Sequence of protein 1:
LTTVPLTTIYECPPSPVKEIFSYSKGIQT

The following describes two proteins that form a bound complex.

Sequence of protein 2:
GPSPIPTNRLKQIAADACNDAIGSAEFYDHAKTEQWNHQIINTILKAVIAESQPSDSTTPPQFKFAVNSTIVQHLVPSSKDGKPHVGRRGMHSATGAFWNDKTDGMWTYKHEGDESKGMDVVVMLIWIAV

Residue-level contacts at the interface:
Residue F121 in protein 2 is in contact with residue V9 in protein 1 (closest heavy-atom distance 3.4 Å).
Residue G113 in protein 2 is in contact with residue P19 in protein 1 (closest heavy-atom distance 3.7 Å).
Residue P81 in protein 2 interacts with residue E24 in protein 1 (closest heavy-atom distance 3.8 Å).
Residue G113 in protein 2 is in contact with residue C17 in protein 1 (closest heavy-atom distance 3.2 Å).
Residue T118 in protein 2 is in contact with residue T13 in protein 1 (closest heavy-atom distance 3.0 Å).
Residue V80 in protein 2 is in contact with residue V22 in protein 1 (closest heavy-atom distance 3.6 Å).
Residue K133 in protein 2 contacts residue Y15 in protein 1 (closest heavy-atom distance 3.8 Å).
Residue W122 in protein 2 is in contact with residue T7 in protein 1 (closest heavy-atom distance 3.1 Å).
Residue H115 in protein 2 contacts residue E16 in protein 1 (closest heavy-atom distance 3.5 Å).
Residue R111 in protein 2 contacts residue C17 in protein 1 (closest heavy-atom distance 3.7 Å).
Residue N123 in protein 2 interacts with residue L6 in protein 1 (closest heavy-atom distance 4.0 Å).
Residue A120 in protein 2 contacts residue T8 in protein 1 (closest heavy-atom distance 3.7 Å).
Residue F121 in protein 2 contacts residue T7 in protein 1 (closest heavy-atom distance 3.4 Å).
Residue K106 in protein 2 contacts residue K23 in protein 1 (closest heavy-atom distance 3.0 Å).
Residue V109 in protein 2 interacts with residue S20 in protein 1 (closest heavy-atom distance 3.3 Å).
Residue N123 in protein 2 is in contact with residue T7 in protein 1 (closest heavy-atom distance 4.2 Å).
Residue R111 in protein 2 contacts residue P19 in protein 1 (closest heavy-atom distance 3.4 Å).
Residue G110 in protein 2 is in contact with residue V22 in protein 1 (closest heavy-atom distance 3.8 Å).
Residue M114 in protein 2 interacts with residue E16 in protein 1 (closest heavy-atom distance 3.8 Å).
Residue A120 in protein 2 interacts with residue V9 in protein 1 (closest heavy-atom distance 3.6 Å).
Residue V145 in protein 2 interacts with residue Y15 in protein 1 (closest heavy-atom distance 3.6 Å).
Residue H115 in protein 2 is in contact with residue I14 in protein 1 (closest heavy-atom distance 3.2 Å).
Residue S82 in protein 2 is in contact with residue E24 in protein 1 (closest heavy-atom distance 2.9 Å).
Residue P81 in protein 2 is in contact with residue V22 in protein 1 (closest heavy-atom distance 3.5 Å).
Residue P81 in protein 2 interacts with residue I25 in protein 1 (closest heavy-atom distance 3.8 Å).
Residue D104 in protein 2 is in contact with residue K23 in protein 1 (closest heavy-atom distance 3.1 Å).
Residue S83 in protein 2 interacts with residue I25 in protein 1 (closest heavy-atom distance 3.4 Å).
Residue L79 in protein 2 is in contact with residue S20 in protein 1 (closest heavy-atom distance 3.4 Å).
Residue G105 in protein 2 is in contact with residue K23 in protein 1 (closest heavy-atom distance 3.7 Å).
Residue V109 in protein 2 contacts residue P21 in protein 1 (closest heavy-atom distance 4.2 Å).
Residue S116 in protein 2 contacts residue I14 in protein 1 (closest heavy-atom distance 3.2 Å).
Residue A117 in protein 2 contacts residue I14 in protein 1 (closest heavy-atom distance 4.3 Å).
Residue H108 in protein 2 interacts with residue K23 in protein 1 (closest heavy-atom distance 3.9 Å).
Residue R112 in protein 2 contacts residue C17 in protein 1 (closest heavy-atom distance 3.5 Å).
Residue T131 in protein 2 is in contact with residue I14 in protein 1 (closest heavy-atom distance 4.3 Å).
Residue E138 in protein 2 contacts residue K23 in protein 1 (closest heavy-atom distance 3.1 Å).
Residue P107 in protein 2 interacts with residue K23 in protein 1 (closest heavy-atom distance 3.5 Å).
Residue M114 in protein 2 contacts residue C17 in protein 1 (closest heavy-atom distance 2.9 Å).
Residue F121 in protein 2 interacts with residue T8 in protein 1 (closest heavy-atom distance 3.2 Å).
Residue G110 in protein 2 is in contact with residue S20 in protein 1 (closest heavy-atom distance 3.4 Å).
Residue L79 in protein 2 contacts residue V22 in protein 1 (closest heavy-atom distance 3.5 Å).
Residue A120 in protein 2 is in contact with residue P10 in protein 1 (closest heavy-atom distance 2.9 Å).
Residue M129 in protein 2 is in contact with residue T13 in protein 1 (closest heavy-atom distance 3.2 Å).
Residue D124 in protein 2 is in contact with residue T8 in protein 1 (closest heavy-atom distance 4.2 Å).
Residue G110 in protein 2 is in contact with residue P21 in protein 1 (closest heavy-atom distance 3.4 Å).
Residue H108 in protein 2 is in contact with residue P21 in protein 1 (closest heavy-atom distance 2.6 Å).
Residue H108 in protein 2 contacts residue S20 in protein 1 (closest heavy-atom distance 3.2 Å).
Residue G113 in protein 2 contacts residue P18 in protein 1 (closest heavy-atom distance 4.3 Å).
Residue R112 in protein 2 is in contact with residue P19 in protein 1 (closest heavy-atom distance 4.1 Å).
Residue P81 in protein 2 interacts with residue K23 in protein 1 (closest heavy-atom distance 3.5 Å).
Residue S116 in protein 2 contacts residue T13 in protein 1 (closest heavy-atom distance 4.1 Å).
Residue G119 in protein 2 interacts with residue T12 in protein 1 (closest heavy-atom distance 4.1 Å).
Residue D124 in protein 2 contacts residue P10 in protein 1 (closest heavy-atom distance 4.3 Å).
Residue M114 in protein 2 contacts residue Y15 in protein 1 (closest heavy-atom distance 4.0 Å).
Residue R111 in protein 2 interacts with residue S20 in protein 1 (closest heavy-atom distance 2.8 Å).
Residue H115 in protein 2 is in contact with residue Y15 in protein 1 (closest heavy-atom distance 3.6 Å).
Residue W122 in protein 2 contacts residue T8 in protein 1 (closest heavy-atom distance 2.7 Å).
Residue A117 in protein 2 contacts residue T13 in protein 1 (closest heavy-atom distance 3.0 Å).
Residue S116 in protein 2 contacts residue Y15 in protein 1 (closest heavy-atom distance 2.5 Å).
Residue T118 in protein 2 is in contact with residue T12 in protein 1 (closest heavy-atom distance 3.5 Å).